Sequence of protein 1:
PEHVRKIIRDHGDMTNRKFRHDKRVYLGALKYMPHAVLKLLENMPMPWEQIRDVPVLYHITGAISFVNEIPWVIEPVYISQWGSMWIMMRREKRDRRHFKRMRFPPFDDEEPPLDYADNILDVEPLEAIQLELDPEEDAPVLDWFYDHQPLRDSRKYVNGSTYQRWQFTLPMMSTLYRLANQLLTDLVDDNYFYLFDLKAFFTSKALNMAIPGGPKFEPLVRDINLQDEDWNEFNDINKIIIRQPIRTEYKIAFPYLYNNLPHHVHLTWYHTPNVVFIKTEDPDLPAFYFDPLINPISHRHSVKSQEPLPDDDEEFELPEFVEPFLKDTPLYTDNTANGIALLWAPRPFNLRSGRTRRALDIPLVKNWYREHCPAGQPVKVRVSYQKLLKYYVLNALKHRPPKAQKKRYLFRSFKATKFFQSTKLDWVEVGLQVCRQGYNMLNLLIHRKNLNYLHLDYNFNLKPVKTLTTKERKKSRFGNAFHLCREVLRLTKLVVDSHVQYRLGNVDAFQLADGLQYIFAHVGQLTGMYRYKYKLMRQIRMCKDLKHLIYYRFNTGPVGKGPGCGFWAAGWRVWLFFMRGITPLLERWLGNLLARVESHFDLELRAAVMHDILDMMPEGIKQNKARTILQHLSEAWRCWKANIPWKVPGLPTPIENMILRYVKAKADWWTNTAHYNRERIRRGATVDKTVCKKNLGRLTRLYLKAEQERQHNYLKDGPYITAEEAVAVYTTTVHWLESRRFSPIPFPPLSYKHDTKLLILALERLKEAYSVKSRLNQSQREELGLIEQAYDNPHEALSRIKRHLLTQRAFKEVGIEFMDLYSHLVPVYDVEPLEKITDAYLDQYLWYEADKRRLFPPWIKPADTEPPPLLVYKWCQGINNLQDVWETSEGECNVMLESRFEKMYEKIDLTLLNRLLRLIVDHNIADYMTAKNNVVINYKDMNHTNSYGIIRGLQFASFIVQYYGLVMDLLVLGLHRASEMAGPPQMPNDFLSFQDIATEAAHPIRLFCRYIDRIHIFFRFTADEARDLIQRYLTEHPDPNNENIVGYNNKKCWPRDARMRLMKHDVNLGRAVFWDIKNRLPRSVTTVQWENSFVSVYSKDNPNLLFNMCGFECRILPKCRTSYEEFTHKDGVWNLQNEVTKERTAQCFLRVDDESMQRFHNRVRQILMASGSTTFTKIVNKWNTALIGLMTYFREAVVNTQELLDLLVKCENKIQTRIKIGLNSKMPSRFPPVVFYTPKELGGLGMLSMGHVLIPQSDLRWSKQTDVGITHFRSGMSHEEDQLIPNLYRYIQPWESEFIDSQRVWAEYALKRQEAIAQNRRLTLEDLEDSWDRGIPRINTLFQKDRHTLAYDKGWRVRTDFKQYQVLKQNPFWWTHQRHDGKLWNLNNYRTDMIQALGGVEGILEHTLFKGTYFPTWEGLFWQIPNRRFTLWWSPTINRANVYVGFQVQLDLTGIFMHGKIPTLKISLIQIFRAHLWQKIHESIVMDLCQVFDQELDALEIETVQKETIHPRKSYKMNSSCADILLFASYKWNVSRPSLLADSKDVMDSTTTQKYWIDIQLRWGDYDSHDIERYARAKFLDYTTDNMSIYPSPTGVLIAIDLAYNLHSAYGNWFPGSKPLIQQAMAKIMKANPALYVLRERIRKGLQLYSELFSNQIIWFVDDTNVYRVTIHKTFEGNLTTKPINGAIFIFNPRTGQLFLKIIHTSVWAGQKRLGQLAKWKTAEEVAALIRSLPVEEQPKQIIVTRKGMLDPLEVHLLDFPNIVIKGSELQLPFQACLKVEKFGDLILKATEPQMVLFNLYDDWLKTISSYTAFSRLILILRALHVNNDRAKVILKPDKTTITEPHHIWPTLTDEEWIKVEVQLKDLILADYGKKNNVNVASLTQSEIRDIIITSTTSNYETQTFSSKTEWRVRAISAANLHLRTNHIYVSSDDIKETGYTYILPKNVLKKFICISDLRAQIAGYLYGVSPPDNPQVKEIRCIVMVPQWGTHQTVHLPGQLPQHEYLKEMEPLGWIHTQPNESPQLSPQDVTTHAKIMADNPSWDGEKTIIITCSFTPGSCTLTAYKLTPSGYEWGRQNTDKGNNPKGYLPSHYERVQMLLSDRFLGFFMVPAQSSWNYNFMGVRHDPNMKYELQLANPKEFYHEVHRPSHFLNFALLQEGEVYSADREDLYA

Residue-level contacts at the interface:
Residue L905 in protein 1 contacts residue K226 in protein 2 (closest heavy-atom distance 4.8 Å).
Residue H904 in protein 1 is in contact with residue K226 in protein 2 (closest heavy-atom distance 4.8 Å).
Residue S903 in protein 1 contacts residue K226 in protein 2 (closest heavy-atom distance 4.3 Å).
Residue S903 in protein 1 interacts with residue E225 in protein 2 (closest heavy-atom distance 4.9 Å).

The following describes two proteins that form a bound complex.

Sequence of protein 2:
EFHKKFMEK